Residue-level contacts at the interface:
Residue N141 in chain B interacts with residue R97 in chain A (closest heavy-atom distance 4.3 Å).
Residue D71 in chain B is in contact with residue R156 in chain A (closest heavy-atom distance 3.1 Å).
Residue T69 in chain B interacts with residue L159 in chain A (closest heavy-atom distance 4.4 Å).
Residue E140 in chain B is in contact with residue G96 in chain A (closest heavy-atom distance 4.9 Å).
Residue T69 in chain B contacts residue R156 in chain A (closest heavy-atom distance 3.3 Å).
Residue L72 in chain B contacts residue R156 in chain A (closest heavy-atom distance 3.4 Å).
Residue E70 in chain B interacts with residue R156 in chain A (closest heavy-atom distance 4.6 Å).
Residue L72 in chain B is in contact with residue L159 in chain A (closest heavy-atom distance 4.9 Å).

Sequence of chain A:
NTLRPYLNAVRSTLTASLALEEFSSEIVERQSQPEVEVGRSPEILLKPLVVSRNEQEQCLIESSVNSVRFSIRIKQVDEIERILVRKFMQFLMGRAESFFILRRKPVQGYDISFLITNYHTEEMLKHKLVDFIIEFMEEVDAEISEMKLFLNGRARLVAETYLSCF

These two protein chains interact to form a complex.

Sequence of chain B:
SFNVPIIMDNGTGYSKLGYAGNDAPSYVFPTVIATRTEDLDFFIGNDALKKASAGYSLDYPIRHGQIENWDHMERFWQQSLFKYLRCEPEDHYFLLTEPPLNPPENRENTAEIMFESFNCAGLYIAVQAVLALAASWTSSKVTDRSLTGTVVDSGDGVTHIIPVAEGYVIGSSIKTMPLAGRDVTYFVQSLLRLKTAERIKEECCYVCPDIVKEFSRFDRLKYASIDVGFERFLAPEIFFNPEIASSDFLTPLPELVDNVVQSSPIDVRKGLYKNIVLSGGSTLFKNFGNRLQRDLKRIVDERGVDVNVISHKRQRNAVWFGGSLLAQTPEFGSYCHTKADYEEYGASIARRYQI